The following describes two proteins that form a bound complex.

Sequence of chain A:
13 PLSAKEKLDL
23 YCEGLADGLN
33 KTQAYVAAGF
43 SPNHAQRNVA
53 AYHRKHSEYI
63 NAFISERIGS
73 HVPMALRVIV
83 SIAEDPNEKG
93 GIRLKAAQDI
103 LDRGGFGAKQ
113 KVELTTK

Sequence of chain B:
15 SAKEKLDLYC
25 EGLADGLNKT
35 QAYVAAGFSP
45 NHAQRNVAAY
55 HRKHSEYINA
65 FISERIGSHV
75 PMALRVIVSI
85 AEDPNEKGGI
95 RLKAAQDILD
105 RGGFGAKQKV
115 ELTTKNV

Contacts between the two chains:
Residue Q112 in chain A interacts with residue G109 in chain B (closest heavy-atom distance 3.0 Å).
Residue S72 in chain A contacts residue L31 in chain B (closest heavy-atom distance 3.5 Å).
Residue A99 in chain A is in contact with residue A77 in chain B (closest heavy-atom distance 3.4 Å).
Residue Q100 in chain A interacts with residue I81 in chain B (closest heavy-atom distance 3.9 Å).
Residue L96 in chain A contacts residue A98 in chain B (closest heavy-atom distance 3.7 Å).
Residue A85 in chain A is in contact with residue V80 in chain B (closest heavy-atom distance 4.0 Å).
Residue R79 in chain A interacts with residue A28 in chain B (closest heavy-atom distance 3.2 Å).
Residue V82 in chain A interacts with residue H73 in chain B (closest heavy-atom distance 3.3 Å).
Residue S72 in chain A interacts with residue L27 in chain B (closest heavy-atom distance 3.4 Å).
Residue A85 in chain A contacts residue M76 in chain B (closest heavy-atom distance 3.8 Å).
Residue E68 in chain A is in contact with residue H55 in chain B (closest heavy-atom distance 3.2 Å).
Residue Q100 in chain A is in contact with residue D101 in chain B (closest heavy-atom distance 3.2 Å).
Residue L103 in chain A is in contact with residue A77 in chain B (closest heavy-atom distance 3.9 Å).
Residue L103 in chain A is in contact with residue I81 in chain B (closest heavy-atom distance 4.0 Å).
Residue D21 in chain A contacts residue R56 in chain B (closest heavy-atom distance 2.6 Å).
Residue E115 in chain A contacts residue E115 in chain B (closest heavy-atom distance 3.1 Å).
Residue I102 in chain A contacts residue V74 in chain B (closest heavy-atom distance 3.9 Å).
Residue Q112 in chain A contacts residue F108 in chain B (closest heavy-atom distance 3.9 Å).
Residue G93 in chain A interacts with residue I94 in chain B (closest heavy-atom distance 3.5 Å).
Residue Q100 in chain A interacts with residue R105 in chain B (closest heavy-atom distance 3.0 Å).
Residue L96 in chain A contacts residue I94 in chain B (closest heavy-atom distance 3.9 Å).
Residue D104 in chain A interacts with residue R105 in chain B (closest heavy-atom distance 2.5 Å).
Residue M76 in chain A interacts with residue L31 in chain B (closest heavy-atom distance 3.5 Å).
Residue A99 in chain A interacts with residue I81 in chain B (closest heavy-atom distance 3.5 Å).
Residue L14 in chain A contacts residue R49 in chain B (closest heavy-atom distance 3.3 Å).
Residue L116 in chain A interacts with residue V114 in chain B (closest heavy-atom distance 3.7 Å).
Residue K119 in chain A contacts residue T117 in chain B (closest heavy-atom distance 3.4 Å).
Residue V114 in chain A is in contact with residue K111 in chain B (closest heavy-atom distance 2.6 Å).
Residue E115 in chain A contacts residue K113 in chain B (closest heavy-atom distance 3.6 Å).
Residue L96 in chain A interacts with residue K97 in chain B (closest heavy-atom distance 3.6 Å).
Residue R95 in chain A contacts residue V80 in chain B (closest heavy-atom distance 3.3 Å).
Residue E86 in chain A interacts with residue M76 in chain B (closest heavy-atom distance 3.7 Å).
Residue L96 in chain A is in contact with residue I84 in chain B (closest heavy-atom distance 3.9 Å).
Residue L116 in chain A is in contact with residue K113 in chain B (closest heavy-atom distance 3.4 Å).
Residue L103 in chain A contacts residue R105 in chain B (closest heavy-atom distance 3.4 Å).
Residue I102 in chain A contacts residue A77 in chain B (closest heavy-atom distance 3.5 Å).
Residue K113 in chain A is in contact with residue K111 in chain B (closest heavy-atom distance 3.3 Å).
Residue T117 in chain A interacts with residue E115 in chain B (closest heavy-atom distance 3.5 Å).
Residue G92 in chain A contacts residue I94 in chain B (closest heavy-atom distance 3.5 Å).
Residue I102 in chain A is in contact with residue H73 in chain B (closest heavy-atom distance 3.1 Å).
Residue P75 in chain A interacts with residue A28 in chain B (closest heavy-atom distance 3.5 Å).
Residue L103 in chain A is in contact with residue V74 in chain B (closest heavy-atom distance 3.7 Å).
Residue Y61 in chain A interacts with residue R56 in chain B (closest heavy-atom distance 3.3 Å).
Residue Q100 in chain A interacts with residue K97 in chain B (closest heavy-atom distance 4.0 Å).
Residue L116 in chain A interacts with residue E115 in chain B (closest heavy-atom distance 2.9 Å).
Residue V114 in chain A is in contact with residue K113 in chain B (closest heavy-atom distance 3.2 Å).
Residue L78 in chain A contacts residue R69 in chain B (closest heavy-atom distance 4.0 Å).
Residue T118 in chain A contacts residue E115 in chain B (closest heavy-atom distance 3.2 Å).
Residue H73 in chain A is in contact with residue L31 in chain B (closest heavy-atom distance 3.1 Å).
Residue V114 in chain A contacts residue Q112 in chain B (closest heavy-atom distance 3.5 Å).
Residue Q112 in chain A interacts with residue A110 in chain B (closest heavy-atom distance 3.5 Å).
Residue V74 in chain A is in contact with residue I66 in chain B (closest heavy-atom distance 3.6 Å).
Residue R79 in chain A is in contact with residue D29 in chain B (closest heavy-atom distance 3.8 Å).
Residue R95 in chain A is in contact with residue I84 in chain B (closest heavy-atom distance 3.9 Å).
Residue T118 in chain A is in contact with residue L116 in chain B (closest heavy-atom distance 3.7 Å).
Residue I102 in chain A interacts with residue M76 in chain B (closest heavy-atom distance 3.9 Å).
Residue Q112 in chain A interacts with residue K111 in chain B (closest heavy-atom distance 2.8 Å).
Residue V82 in chain A is in contact with residue M76 in chain B (closest heavy-atom distance 3.6 Å).
Residue G92 in chain A contacts residue E90 in chain B (closest heavy-atom distance 3.6 Å).
Residue G92 in chain A interacts with residue I84 in chain B (closest heavy-atom distance 3.9 Å).